Sequence of the second protein:
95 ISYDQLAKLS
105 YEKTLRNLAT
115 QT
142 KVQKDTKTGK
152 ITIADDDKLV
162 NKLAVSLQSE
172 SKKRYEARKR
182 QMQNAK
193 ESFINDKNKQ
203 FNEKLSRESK

Sequence of the first protein:
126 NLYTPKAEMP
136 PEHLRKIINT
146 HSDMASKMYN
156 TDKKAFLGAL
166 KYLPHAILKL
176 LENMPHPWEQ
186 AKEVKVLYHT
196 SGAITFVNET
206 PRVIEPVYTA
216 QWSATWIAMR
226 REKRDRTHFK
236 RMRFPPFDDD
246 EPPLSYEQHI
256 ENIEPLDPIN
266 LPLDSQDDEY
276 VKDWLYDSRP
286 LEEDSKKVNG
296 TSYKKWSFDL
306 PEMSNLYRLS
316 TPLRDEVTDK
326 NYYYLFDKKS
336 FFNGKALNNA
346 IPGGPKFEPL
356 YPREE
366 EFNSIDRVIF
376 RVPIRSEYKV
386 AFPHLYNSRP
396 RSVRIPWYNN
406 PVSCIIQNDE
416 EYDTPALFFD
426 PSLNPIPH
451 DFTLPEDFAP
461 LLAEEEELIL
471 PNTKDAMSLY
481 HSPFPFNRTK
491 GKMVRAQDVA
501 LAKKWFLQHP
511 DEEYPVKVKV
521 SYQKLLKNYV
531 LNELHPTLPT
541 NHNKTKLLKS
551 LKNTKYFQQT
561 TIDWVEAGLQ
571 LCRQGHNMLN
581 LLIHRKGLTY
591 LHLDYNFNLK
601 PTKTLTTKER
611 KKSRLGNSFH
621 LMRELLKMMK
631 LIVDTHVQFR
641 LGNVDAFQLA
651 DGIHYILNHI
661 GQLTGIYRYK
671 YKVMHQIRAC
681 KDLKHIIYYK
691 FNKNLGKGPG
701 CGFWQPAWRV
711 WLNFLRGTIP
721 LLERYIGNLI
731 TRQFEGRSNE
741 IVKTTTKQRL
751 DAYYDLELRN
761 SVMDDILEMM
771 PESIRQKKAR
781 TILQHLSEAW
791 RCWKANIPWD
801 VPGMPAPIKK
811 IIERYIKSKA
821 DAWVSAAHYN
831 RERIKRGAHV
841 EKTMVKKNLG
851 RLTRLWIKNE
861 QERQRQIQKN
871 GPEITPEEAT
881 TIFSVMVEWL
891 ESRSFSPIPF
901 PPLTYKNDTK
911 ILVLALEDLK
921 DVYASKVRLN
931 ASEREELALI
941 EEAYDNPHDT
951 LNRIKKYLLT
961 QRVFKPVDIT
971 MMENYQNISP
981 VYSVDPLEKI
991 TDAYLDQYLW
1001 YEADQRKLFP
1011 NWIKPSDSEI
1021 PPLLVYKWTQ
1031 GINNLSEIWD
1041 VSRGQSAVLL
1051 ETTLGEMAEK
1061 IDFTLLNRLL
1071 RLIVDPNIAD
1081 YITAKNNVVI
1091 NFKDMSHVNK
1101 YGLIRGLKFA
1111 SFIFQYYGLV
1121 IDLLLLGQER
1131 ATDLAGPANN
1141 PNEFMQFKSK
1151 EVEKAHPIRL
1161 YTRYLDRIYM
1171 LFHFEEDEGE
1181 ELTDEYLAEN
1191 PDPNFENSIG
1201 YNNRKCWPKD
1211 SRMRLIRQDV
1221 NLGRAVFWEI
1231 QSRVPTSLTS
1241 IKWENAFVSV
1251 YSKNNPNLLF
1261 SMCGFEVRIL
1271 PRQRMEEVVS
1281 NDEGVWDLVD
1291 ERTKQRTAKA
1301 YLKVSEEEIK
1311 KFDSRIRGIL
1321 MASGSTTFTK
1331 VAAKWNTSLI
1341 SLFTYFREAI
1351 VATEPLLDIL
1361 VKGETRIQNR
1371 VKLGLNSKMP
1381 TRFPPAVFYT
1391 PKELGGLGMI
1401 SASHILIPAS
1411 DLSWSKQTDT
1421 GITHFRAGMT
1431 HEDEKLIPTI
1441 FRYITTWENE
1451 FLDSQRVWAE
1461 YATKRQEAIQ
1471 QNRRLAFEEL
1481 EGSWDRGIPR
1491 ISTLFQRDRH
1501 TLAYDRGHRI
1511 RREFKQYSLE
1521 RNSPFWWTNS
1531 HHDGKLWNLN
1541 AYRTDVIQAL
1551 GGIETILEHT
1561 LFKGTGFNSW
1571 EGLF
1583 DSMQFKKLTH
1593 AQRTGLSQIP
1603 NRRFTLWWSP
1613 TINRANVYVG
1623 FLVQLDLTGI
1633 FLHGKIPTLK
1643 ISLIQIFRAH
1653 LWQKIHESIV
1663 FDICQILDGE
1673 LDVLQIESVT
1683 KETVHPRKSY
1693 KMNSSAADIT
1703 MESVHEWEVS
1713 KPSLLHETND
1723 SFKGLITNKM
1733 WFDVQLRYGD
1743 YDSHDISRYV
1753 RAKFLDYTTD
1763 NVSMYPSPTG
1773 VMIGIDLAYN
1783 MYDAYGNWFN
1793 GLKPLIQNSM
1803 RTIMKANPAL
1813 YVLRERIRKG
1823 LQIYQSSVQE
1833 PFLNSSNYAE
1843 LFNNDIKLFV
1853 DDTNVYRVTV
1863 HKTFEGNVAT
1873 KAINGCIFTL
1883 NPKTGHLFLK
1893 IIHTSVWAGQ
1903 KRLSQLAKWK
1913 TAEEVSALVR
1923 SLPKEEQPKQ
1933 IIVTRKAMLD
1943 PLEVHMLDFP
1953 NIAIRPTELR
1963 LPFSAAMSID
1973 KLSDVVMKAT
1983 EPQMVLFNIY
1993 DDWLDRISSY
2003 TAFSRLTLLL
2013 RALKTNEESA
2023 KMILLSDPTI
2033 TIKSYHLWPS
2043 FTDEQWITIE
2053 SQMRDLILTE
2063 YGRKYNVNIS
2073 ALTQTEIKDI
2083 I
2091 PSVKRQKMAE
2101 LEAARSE

Interface contacts:
Residue E772 in the first protein interacts with residue Y97 in the second protein (closest heavy-atom distance 4.1 Å).
Residue E772 in the first protein contacts residue S96 in the second protein (closest heavy-atom distance 4.3 Å).
Residue K778 in the first protein is in contact with residue K206 in the second protein (closest heavy-atom distance 3.9 Å).

These two protein chains interact to form a complex.